Sequence of protein 2:
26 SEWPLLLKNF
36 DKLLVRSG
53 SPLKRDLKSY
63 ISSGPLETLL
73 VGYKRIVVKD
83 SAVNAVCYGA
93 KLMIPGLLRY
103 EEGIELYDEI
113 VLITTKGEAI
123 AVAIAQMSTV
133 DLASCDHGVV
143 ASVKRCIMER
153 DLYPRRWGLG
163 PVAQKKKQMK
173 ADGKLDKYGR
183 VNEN

Contacts between the two chains:
Residue E151 in protein 1 contacts residue I63 in protein 2 (closest heavy-atom distance 3.4 Å).
Residue I63 in protein 1 contacts residue E151 in protein 2 (closest heavy-atom distance 3.4 Å).
Residue I149 in protein 1 is in contact with residue I63 in protein 2 (closest heavy-atom distance 3.5 Å).
Residue L32 in protein 1 interacts with residue T117 in protein 2 (closest heavy-atom distance 3.2 Å).
Residue L31 in protein 1 interacts with residue E69 in protein 2 (closest heavy-atom distance 3.4 Å).
Residue Y62 in protein 1 is in contact with residue A121 in protein 2 (closest heavy-atom distance 3.1 Å).
Residue K37 in protein 1 is in contact with residue E103 in protein 2 (closest heavy-atom distance 3.4 Å).
Residue R77 in protein 1 is in contact with residue L31 in protein 2 (closest heavy-atom distance 2.8 Å).
Residue P29 in protein 1 is in contact with residue K118 in protein 2 (closest heavy-atom distance 3.3 Å).
Residue S65 in protein 1 contacts residue D58 in protein 2 (closest heavy-atom distance 3.2 Å).
Residue I63 in protein 1 contacts residue K60 in protein 2 (closest heavy-atom distance 2.7 Å).
Residue E69 in protein 1 is in contact with residue L31 in protein 2 (closest heavy-atom distance 3.4 Å).
Residue K60 in protein 1 interacts with residue I63 in protein 2 (closest heavy-atom distance 2.8 Å).
Residue Y62 in protein 1 is in contact with residue E69 in protein 2 (closest heavy-atom distance 2.8 Å).
Residue L31 in protein 1 is in contact with residue I115 in protein 2 (closest heavy-atom distance 3.4 Å).
Residue T46 in protein 1 is in contact with residue L100 in protein 2 (closest heavy-atom distance 3.2 Å).
Residue K118 in protein 1 interacts with residue K56 in protein 2 (closest heavy-atom distance 3.4 Å).
Residue E120 in protein 1 interacts with residue R57 in protein 2 (closest heavy-atom distance 3.4 Å).
Residue L68 in protein 1 interacts with residue C148 in protein 2 (closest heavy-atom distance 3.5 Å).
Residue Y45 in protein 1 contacts residue R101 in protein 2 (closest heavy-atom distance 2.8 Å).
Residue K118 in protein 1 is in contact with residue P29 in protein 2 (closest heavy-atom distance 3.5 Å).
Residue L38 in protein 1 contacts residue R101 in protein 2 (closest heavy-atom distance 3.1 Å).
Residue T70 in protein 1 is in contact with residue R147 in protein 2 (closest heavy-atom distance 3.4 Å).
Residue K33 in protein 1 interacts with residue R77 in protein 2 (closest heavy-atom distance 2.8 Å).
Residue M150 in protein 1 is in contact with residue Y62 in protein 2 (closest heavy-atom distance 3.5 Å).
Residue L31 in protein 1 is in contact with residue R77 in protein 2 (closest heavy-atom distance 2.7 Å).
Residue R101 in protein 1 interacts with residue L38 in protein 2 (closest heavy-atom distance 3.2 Å).
Residue D58 in protein 1 interacts with residue S65 in protein 2 (closest heavy-atom distance 3.0 Å).
Residue E151 in protein 1 contacts residue Y62 in protein 2 (closest heavy-atom distance 2.8 Å).
Residue I115 in protein 1 is in contact with residue L31 in protein 2 (closest heavy-atom distance 3.4 Å).
Residue V40 in protein 1 contacts residue Y102 in protein 2 (closest heavy-atom distance 3.5 Å).
Residue K56 in protein 1 interacts with residue E69 in protein 2 (closest heavy-atom distance 2.8 Å).
Residue Y62 in protein 1 contacts residue E151 in protein 2 (closest heavy-atom distance 2.8 Å).
Residue E151 in protein 1 is in contact with residue S61 in protein 2 (closest heavy-atom distance 3.4 Å).
Residue N34 in protein 1 contacts residue R77 in protein 2 (closest heavy-atom distance 3.5 Å).
Residue R101 in protein 1 is in contact with residue F35 in protein 2 (closest heavy-atom distance 3.5 Å).
Residue Y102 in protein 1 is in contact with residue V40 in protein 2 (closest heavy-atom distance 3.5 Å).
Residue E69 in protein 1 is in contact with residue Y62 in protein 2 (closest heavy-atom distance 3.0 Å).
Residue Y62 in protein 1 interacts with residue E120 in protein 2 (closest heavy-atom distance 3.5 Å).
Residue F35 in protein 1 contacts residue R101 in protein 2 (closest heavy-atom distance 3.5 Å).
Residue I96 in protein 1 interacts with residue R41 in protein 2 (closest heavy-atom distance 3.4 Å).
Residue S61 in protein 1 is in contact with residue E151 in protein 2 (closest heavy-atom distance 3.2 Å).
Residue L39 in protein 1 is in contact with residue R101 in protein 2 (closest heavy-atom distance 3.1 Å).
Residue R147 in protein 1 contacts residue T70 in protein 2 (closest heavy-atom distance 3.3 Å).
Residue C137 in protein 1 interacts with residue R41 in protein 2 (closest heavy-atom distance 2.8 Å).
Residue T117 in protein 1 contacts residue L32 in protein 2 (closest heavy-atom distance 3.3 Å).
Residue L39 in protein 1 contacts residue Y102 in protein 2 (closest heavy-atom distance 2.6 Å).
Residue R41 in protein 1 interacts with residue C137 in protein 2 (closest heavy-atom distance 2.6 Å).
Residue E69 in protein 1 contacts residue K56 in protein 2 (closest heavy-atom distance 2.6 Å).
Residue I149 in protein 1 contacts residue S64 in protein 2 (closest heavy-atom distance 2.8 Å).
Residue K118 in protein 1 is in contact with residue P54 in protein 2 (closest heavy-atom distance 3.4 Å).
Residue K56 in protein 1 interacts with residue K118 in protein 2 (closest heavy-atom distance 3.3 Å).
Residue K60 in protein 1 contacts residue K60 in protein 2 (closest heavy-atom distance 2.8 Å).
Residue R41 in protein 1 contacts residue L134 in protein 2 (closest heavy-atom distance 3.1 Å).
Residue A121 in protein 1 contacts residue Y62 in protein 2 (closest heavy-atom distance 3.0 Å).
Residue R101 in protein 1 is in contact with residue L39 in protein 2 (closest heavy-atom distance 3.1 Å).
Residue S64 in protein 1 interacts with residue I149 in protein 2 (closest heavy-atom distance 2.8 Å).
Residue C148 in protein 1 is in contact with residue L68 in protein 2 (closest heavy-atom distance 3.5 Å).
Residue R77 in protein 1 interacts with residue K33 in protein 2 (closest heavy-atom distance 2.9 Å).
Residue Y102 in protein 1 interacts with residue L39 in protein 2 (closest heavy-atom distance 2.8 Å).

These two protein chains interact to form a complex.

Sequence of protein 1:
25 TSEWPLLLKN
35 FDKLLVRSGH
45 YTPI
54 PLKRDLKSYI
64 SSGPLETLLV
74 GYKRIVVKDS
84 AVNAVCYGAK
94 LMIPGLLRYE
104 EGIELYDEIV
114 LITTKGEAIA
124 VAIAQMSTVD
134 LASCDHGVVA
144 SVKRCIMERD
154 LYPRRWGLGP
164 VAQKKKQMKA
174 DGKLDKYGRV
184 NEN